Sequence of chain A:
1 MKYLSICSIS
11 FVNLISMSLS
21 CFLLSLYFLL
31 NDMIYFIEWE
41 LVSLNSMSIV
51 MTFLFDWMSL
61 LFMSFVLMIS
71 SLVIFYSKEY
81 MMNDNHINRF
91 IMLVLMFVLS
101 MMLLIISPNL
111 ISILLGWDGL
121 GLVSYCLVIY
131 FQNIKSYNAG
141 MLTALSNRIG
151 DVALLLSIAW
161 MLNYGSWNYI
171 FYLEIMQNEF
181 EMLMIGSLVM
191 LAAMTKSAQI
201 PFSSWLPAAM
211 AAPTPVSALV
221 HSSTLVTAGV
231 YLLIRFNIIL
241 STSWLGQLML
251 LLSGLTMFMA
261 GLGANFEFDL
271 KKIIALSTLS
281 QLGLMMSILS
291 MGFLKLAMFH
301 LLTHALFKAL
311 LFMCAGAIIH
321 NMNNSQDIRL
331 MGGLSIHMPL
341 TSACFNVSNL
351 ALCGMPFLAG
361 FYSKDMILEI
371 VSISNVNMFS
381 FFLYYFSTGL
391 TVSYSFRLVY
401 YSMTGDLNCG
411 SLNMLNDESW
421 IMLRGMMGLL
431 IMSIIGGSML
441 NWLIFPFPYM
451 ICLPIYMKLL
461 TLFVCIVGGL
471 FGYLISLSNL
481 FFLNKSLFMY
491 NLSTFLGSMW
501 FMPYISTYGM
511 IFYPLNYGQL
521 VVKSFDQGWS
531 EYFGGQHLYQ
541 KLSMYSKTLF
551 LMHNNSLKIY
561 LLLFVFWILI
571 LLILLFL

Contacts between the two chains:
Residue I37 in chain A is in contact with residue W127 in chain B (closest heavy-atom distance 3.6 Å).
Residue L4 in chain A contacts residue W96 in chain B (closest heavy-atom distance 4.7 Å).
Residue D32 in chain A contacts residue R133 in chain B (closest heavy-atom distance 4.4 Å).
Residue L4 in chain A contacts residue Q88 in chain B (closest heavy-atom distance 3.5 Å).
Residue Y3 in chain A interacts with residue K54 in chain B (closest heavy-atom distance 3.9 Å).
Residue N31 in chain A is in contact with residue Q135 in chain B (closest heavy-atom distance 2.9 Å).
Residue E40 in chain A contacts residue G126 in chain B (closest heavy-atom distance 4.2 Å).
Residue L30 in chain A contacts residue Q135 in chain B (closest heavy-atom distance 3.5 Å).
Residue W39 in chain A is in contact with residue G126 in chain B (closest heavy-atom distance 3.6 Å).
Residue M51 in chain A is in contact with residue W127 in chain B (closest heavy-atom distance 3.5 Å).
Residue F36 in chain A interacts with residue R128 in chain B (closest heavy-atom distance 3.6 Å).
Residue W39 in chain A interacts with residue G125 in chain B (closest heavy-atom distance 2.6 Å).
Residue T52 in chain A is in contact with residue W127 in chain B (closest heavy-atom distance 4.8 Å).
Residue E40 in chain A interacts with residue K124 in chain B (closest heavy-atom distance 3.3 Å).
Residue K2 in chain A contacts residue Y91 in chain B (closest heavy-atom distance 3.2 Å).
Residue D32 in chain A is in contact with residue S132 in chain B (closest heavy-atom distance 4.6 Å).
Residue I37 in chain A contacts residue F114 in chain B (closest heavy-atom distance 4.2 Å).
Residue Y35 in chain A interacts with residue K134 in chain B (closest heavy-atom distance 4.1 Å).
Residue L4 in chain A interacts with residue F95 in chain B (closest heavy-atom distance 3.7 Å).
Residue I9 in chain A interacts with residue W96 in chain B (closest heavy-atom distance 3.4 Å).
Residue M33 in chain A contacts residue R133 in chain B (closest heavy-atom distance 4.8 Å).
Residue F36 in chain A contacts residue V129 in chain B (closest heavy-atom distance 3.9 Å).
Residue S8 in chain A interacts with residue W96 in chain B (closest heavy-atom distance 4.2 Å).
Residue E38 in chain A interacts with residue G126 in chain B (closest heavy-atom distance 3.3 Å).
Residue E40 in chain A is in contact with residue G125 in chain B (closest heavy-atom distance 4.5 Å).
Residue I37 in chain A interacts with residue R128 in chain B (closest heavy-atom distance 3.3 Å).
Residue W39 in chain A is in contact with residue Y113 in chain B (closest heavy-atom distance 4.8 Å).
Residue L4 in chain A contacts residue Y91 in chain B (closest heavy-atom distance 4.8 Å).
Residue I37 in chain A is in contact with residue I130 in chain B (closest heavy-atom distance 4.8 Å).
Residue K2 in chain A interacts with residue R71 in chain B (closest heavy-atom distance 4.1 Å).
Residue N31 in chain A is in contact with residue R133 in chain B (closest heavy-atom distance 4.4 Å).
Residue V12 in chain A is in contact with residue W96 in chain B (closest heavy-atom distance 3.6 Å).
Residue S43 in chain A is in contact with residue K124 in chain B (closest heavy-atom distance 3.9 Å).
Residue E38 in chain A contacts residue R128 in chain B (closest heavy-atom distance 2.4 Å).
Residue I9 in chain A interacts with residue F95 in chain B (closest heavy-atom distance 3.6 Å).
Residue Y35 in chain A contacts residue H131 in chain B (closest heavy-atom distance 3.6 Å).
Residue N13 in chain A is in contact with residue K99 in chain B (closest heavy-atom distance 2.5 Å).
Residue M1 in chain A interacts with residue F95 in chain B (closest heavy-atom distance 4.1 Å).
Residue D32 in chain A contacts residue Q135 in chain B (closest heavy-atom distance 4.1 Å).
Residue N31 in chain A is in contact with residue K134 in chain B (closest heavy-atom distance 3.6 Å).
Residue Y3 in chain A interacts with residue Q88 in chain B (closest heavy-atom distance 3.1 Å).
Residue W39 in chain A interacts with residue W127 in chain B (closest heavy-atom distance 3.5 Å).
Residue Y27 in chain A contacts residue K134 in chain B (closest heavy-atom distance 4.6 Å).
Residue I37 in chain A contacts residue V129 in chain B (closest heavy-atom distance 3.8 Å).
Residue W39 in chain A is in contact with residue R128 in chain B (closest heavy-atom distance 4.8 Å).
Residue I34 in chain A contacts residue S132 in chain B (closest heavy-atom distance 3.1 Å).
Residue I34 in chain A is in contact with residue H131 in chain B (closest heavy-atom distance 3.9 Å).
Residue Y35 in chain A contacts residue I130 in chain B (closest heavy-atom distance 3.7 Å).
Residue Y3 in chain A is in contact with residue Y91 in chain B (closest heavy-atom distance 4.0 Å).
Residue N13 in chain A contacts residue W96 in chain B (closest heavy-atom distance 3.5 Å).
Residue I34 in chain A contacts residue I130 in chain B (closest heavy-atom distance 4.2 Å).
Residue Y35 in chain A interacts with residue S132 in chain B (closest heavy-atom distance 4.5 Å).
Residue L4 in chain A interacts with residue T92 in chain B (closest heavy-atom distance 3.5 Å).
Residue Y3 in chain A is in contact with residue F87 in chain B (closest heavy-atom distance 3.6 Å).
Residue M33 in chain A contacts residue K134 in chain B (closest heavy-atom distance 3.2 Å).
Residue F36 in chain A is in contact with residue I130 in chain B (closest heavy-atom distance 3.0 Å).
Residue E38 in chain A contacts residue W127 in chain B (closest heavy-atom distance 3.3 Å).
Residue I9 in chain A interacts with residue K99 in chain B (closest heavy-atom distance 3.6 Å).
Residue M33 in chain A contacts residue S132 in chain B (closest heavy-atom distance 4.8 Å).
Residue F53 in chain A contacts residue W127 in chain B (closest heavy-atom distance 4.1 Å).

Sequence of chain B:
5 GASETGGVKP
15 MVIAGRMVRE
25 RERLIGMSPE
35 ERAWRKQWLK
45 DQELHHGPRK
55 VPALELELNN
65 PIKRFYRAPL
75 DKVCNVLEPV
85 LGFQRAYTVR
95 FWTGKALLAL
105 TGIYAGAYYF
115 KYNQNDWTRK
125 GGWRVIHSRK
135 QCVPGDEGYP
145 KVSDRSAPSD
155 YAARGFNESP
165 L

These two protein chains interact to form a complex.